The following describes two proteins that form a bound complex.

Residue-level contacts at the interface:
Residue K320 in chain A interacts with residue Y49 in chain B (closest heavy-atom distance 0.7 Å).
Residue Y300 in chain A is in contact with residue T227 in chain B (closest heavy-atom distance 1.8 Å).
Residue D277 in chain A is in contact with residue T218 in chain B (closest heavy-atom distance 2.0 Å).
Residue C192 in chain A is in contact with residue T79 in chain B (closest heavy-atom distance 2.2 Å).
Residue A322 in chain A contacts residue G48 in chain B (closest heavy-atom distance 1.9 Å).
Residue P301 in chain A interacts with residue T227 in chain B (closest heavy-atom distance 0.7 Å).
Residue P301 in chain A interacts with residue N228 in chain B (closest heavy-atom distance 3.0 Å).
Residue A324 in chain A contacts residue G48 in chain B (closest heavy-atom distance 2.8 Å).
Residue E167 in chain A interacts with residue D75 in chain B (closest heavy-atom distance 3.1 Å).
Residue E167 in chain A is in contact with residue G72 in chain B (closest heavy-atom distance 2.3 Å).
Residue P301 in chain A interacts with residue L225 in chain B (closest heavy-atom distance 2.8 Å).
Residue V323 in chain A is in contact with residue D47 in chain B (closest heavy-atom distance 0.8 Å).
Residue F163 in chain A contacts residue Y49 in chain B (closest heavy-atom distance 2.2 Å).
Residue F169 in chain A contacts residue S76 in chain B (closest heavy-atom distance 2.3 Å).
Residue V323 in chain A interacts with residue G48 in chain B (closest heavy-atom distance 2.8 Å).
Residue V321 in chain A interacts with residue Y49 in chain B (closest heavy-atom distance 1.8 Å).
Residue K170 in chain A is in contact with residue E78 in chain B (closest heavy-atom distance 1.6 Å).
Residue N168 in chain A is in contact with residue G72 in chain B (closest heavy-atom distance 2.4 Å).
Residue D277 in chain A is in contact with residue N224 in chain B (closest heavy-atom distance 2.4 Å).
Residue F169 in chain A is in contact with residue K41 in chain B (closest heavy-atom distance 3.0 Å).
Residue K320 in chain A is in contact with residue D47 in chain B (closest heavy-atom distance 1.7 Å).
Residue Y326 in chain A interacts with residue D47 in chain B (closest heavy-atom distance 2.0 Å).
Residue N302 in chain A is in contact with residue I226 in chain B (closest heavy-atom distance 1.3 Å).
Residue K320 in chain A contacts residue I50 in chain B (closest heavy-atom distance 1.9 Å).
Residue Q166 in chain A contacts residue V73 in chain B (closest heavy-atom distance 3.1 Å).
Residue Y300 in chain A interacts with residue L225 in chain B (closest heavy-atom distance 2.2 Å).
Residue K170 in chain A interacts with residue T79 in chain B (closest heavy-atom distance 1.4 Å).
Residue Y319 in chain A contacts residue D47 in chain B (closest heavy-atom distance 1.9 Å).
Residue V323 in chain A interacts with residue Y49 in chain B (closest heavy-atom distance 2.5 Å).
Residue D277 in chain A is in contact with residue N221 in chain B (closest heavy-atom distance 2.2 Å).
Residue A324 in chain A interacts with residue D47 in chain B (closest heavy-atom distance 1.0 Å).
Residue K275 in chain A is in contact with residue T218 in chain B (closest heavy-atom distance 0.9 Å).
Residue K275 in chain A is in contact with residue D219 in chain B (closest heavy-atom distance 1.9 Å).
Residue K170 in chain A contacts residue K81 in chain B (closest heavy-atom distance 2.2 Å).
Residue G317 in chain A is in contact with residue G48 in chain B (closest heavy-atom distance 2.3 Å).
Residue K170 in chain A interacts with residue K41 in chain B (closest heavy-atom distance 3.0 Å).
Residue K320 in chain A interacts with residue G48 in chain B (closest heavy-atom distance 1.0 Å).
Residue V321 in chain A is in contact with residue D47 in chain B (closest heavy-atom distance 2.5 Å).
Residue V321 in chain A contacts residue G48 in chain B (closest heavy-atom distance 0.6 Å).
Residue D277 in chain A is in contact with residue L220 in chain B (closest heavy-atom distance 3.1 Å).
Residue A322 in chain A interacts with residue D47 in chain B (closest heavy-atom distance 2.0 Å).
Residue P301 in chain A contacts residue I226 in chain B (closest heavy-atom distance 0.3 Å).
Residue V9 in chain A is in contact with residue D47 in chain B (closest heavy-atom distance 2.9 Å).
Residue T299 in chain A interacts with residue T227 in chain B (closest heavy-atom distance 1.9 Å).
Residue V323 in chain A contacts residue E46 in chain B (closest heavy-atom distance 2.7 Å).
Residue E167 in chain A contacts residue E78 in chain B (closest heavy-atom distance 3.0 Å).
Residue N303 in chain A is in contact with residue I226 in chain B (closest heavy-atom distance 2.0 Å).
Residue N191 in chain A contacts residue T79 in chain B (closest heavy-atom distance 2.4 Å).
Residue N168 in chain A contacts residue Q71 in chain B (closest heavy-atom distance 0.7 Å).
Residue F163 in chain A contacts residue S76 in chain B (closest heavy-atom distance 2.7 Å).
Residue F169 in chain A interacts with residue T79 in chain B (closest heavy-atom distance 2.2 Å).
Residue Q166 in chain A is in contact with residue G72 in chain B (closest heavy-atom distance 3.0 Å).
Residue F169 in chain A contacts residue E78 in chain B (closest heavy-atom distance 1.4 Å).
Residue K298 in chain A contacts residue T227 in chain B (closest heavy-atom distance 2.8 Å).
Residue V321 in chain A interacts with residue E46 in chain B (closest heavy-atom distance 2.7 Å).
Residue K325 in chain A is in contact with residue D47 in chain B (closest heavy-atom distance 2.8 Å).
Residue A324 in chain A interacts with residue E46 in chain B (closest heavy-atom distance 1.8 Å).
Residue K320 in chain A is in contact with residue E46 in chain B (closest heavy-atom distance 2.1 Å).
Residue D277 in chain A is in contact with residue D219 in chain B (closest heavy-atom distance 2.8 Å).
Residue K170 in chain A contacts residue S80 in chain B (closest heavy-atom distance 1.6 Å).

Sequence of chain A:
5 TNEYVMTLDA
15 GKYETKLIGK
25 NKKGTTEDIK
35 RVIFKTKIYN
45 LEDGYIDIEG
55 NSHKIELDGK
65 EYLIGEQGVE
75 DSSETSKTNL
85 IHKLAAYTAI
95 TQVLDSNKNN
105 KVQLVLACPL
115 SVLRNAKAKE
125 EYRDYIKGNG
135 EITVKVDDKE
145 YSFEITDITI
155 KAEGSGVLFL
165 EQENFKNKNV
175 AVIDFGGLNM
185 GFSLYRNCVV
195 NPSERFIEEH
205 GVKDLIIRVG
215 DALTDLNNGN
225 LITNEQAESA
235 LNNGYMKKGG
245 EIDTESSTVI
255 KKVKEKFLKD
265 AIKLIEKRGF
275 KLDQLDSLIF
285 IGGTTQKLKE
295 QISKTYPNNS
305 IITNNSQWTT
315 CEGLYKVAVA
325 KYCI

Sequence of chain B:
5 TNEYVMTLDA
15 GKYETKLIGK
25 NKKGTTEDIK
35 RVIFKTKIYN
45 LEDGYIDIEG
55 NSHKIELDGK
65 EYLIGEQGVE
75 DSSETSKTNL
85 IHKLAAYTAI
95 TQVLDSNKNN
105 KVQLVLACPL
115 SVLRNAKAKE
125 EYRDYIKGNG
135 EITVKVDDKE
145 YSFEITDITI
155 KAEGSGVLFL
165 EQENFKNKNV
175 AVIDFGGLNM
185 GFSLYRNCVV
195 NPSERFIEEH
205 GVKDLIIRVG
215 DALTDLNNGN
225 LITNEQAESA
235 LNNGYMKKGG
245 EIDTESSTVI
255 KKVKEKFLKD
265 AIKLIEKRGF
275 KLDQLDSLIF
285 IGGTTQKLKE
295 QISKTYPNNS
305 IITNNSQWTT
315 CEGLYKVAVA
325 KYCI